Residue-level contacts at the interface:
Residue Q88 in the first protein interacts with residue N42 in the second protein (closest heavy-atom distance 3.5 Å).
Residue T177 in the first protein contacts residue F41 in the second protein (closest heavy-atom distance 3.5 Å).
Residue L133 in the first protein interacts with residue Q54 in the second protein (closest heavy-atom distance 3.5 Å).
Residue Q184 in the first protein contacts residue Y71 in the second protein (closest heavy-atom distance 4.3 Å).
Residue T181 in the first protein contacts residue F41 in the second protein (closest heavy-atom distance 3.5 Å).
Residue Q134 in the first protein is in contact with residue V43 in the second protein (closest heavy-atom distance 4.5 Å).
Residue L133 in the first protein interacts with residue F41 in the second protein (closest heavy-atom distance 4.5 Å).
Residue T176 in the first protein is in contact with residue C70 in the second protein (closest heavy-atom distance 3.4 Å).
Residue T144 in the first protein interacts with residue G40 in the second protein (closest heavy-atom distance 4.4 Å).
Residue T176 in the first protein contacts residue S73 in the second protein (closest heavy-atom distance 4.8 Å).
Residue T177 in the first protein is in contact with residue W56 in the second protein (closest heavy-atom distance 3.7 Å).
Residue I173 in the first protein is in contact with residue R9 in the second protein (closest heavy-atom distance 3.2 Å).
Residue I173 in the first protein interacts with residue Q54 in the second protein (closest heavy-atom distance 4.2 Å).
Residue L140 in the first protein interacts with residue G40 in the second protein (closest heavy-atom distance 3.5 Å).
Residue T177 in the first protein interacts with residue Y71 in the second protein (closest heavy-atom distance 4.1 Å).
Residue Q184 in the first protein is in contact with residue I64 in the second protein (closest heavy-atom distance 4.6 Å).
Residue T144 in the first protein contacts residue I39 in the second protein (closest heavy-atom distance 3.5 Å).
Residue K8 in the first protein is in contact with residue T34 in the second protein (closest heavy-atom distance 2.8 Å).
Residue T183 in the first protein is in contact with residue Y67 in the second protein (closest heavy-atom distance 4.4 Å).
Residue I173 in the first protein contacts residue N74 in the second protein (closest heavy-atom distance 4.3 Å).
Residue Q88 in the first protein contacts residue F41 in the second protein (closest heavy-atom distance 4.1 Å).
Residue L140 in the first protein contacts residue Y71 in the second protein (closest heavy-atom distance 4.5 Å).
Residue Q146 in the first protein is in contact with residue I39 in the second protein (closest heavy-atom distance 4.1 Å).
Residue T141 in the first protein is in contact with residue G40 in the second protein (closest heavy-atom distance 4.6 Å).
Residue D85 in the first protein contacts residue E44 in the second protein (closest heavy-atom distance 3.9 Å).
Residue Q184 in the first protein is in contact with residue G40 in the second protein (closest heavy-atom distance 4.7 Å).
Residue A180 in the first protein is in contact with residue Y71 in the second protein (closest heavy-atom distance 4.1 Å).
Residue L133 in the first protein interacts with residue W56 in the second protein (closest heavy-atom distance 3.6 Å).
Residue K89 in the first protein is in contact with residue Y25 in the second protein (closest heavy-atom distance 3.4 Å).
Residue Q184 in the first protein contacts residue Y67 in the second protein (closest heavy-atom distance 3.6 Å).
Residue Y93 in the first protein contacts residue I36 in the second protein (closest heavy-atom distance 3.8 Å).
Residue T181 in the first protein contacts residue Y71 in the second protein (closest heavy-atom distance 4.4 Å).
Residue M13 in the first protein is in contact with residue E31 in the second protein (closest heavy-atom distance 4.7 Å).
Residue K137 in the first protein is in contact with residue F41 in the second protein (closest heavy-atom distance 3.6 Å).
Residue D85 in the first protein contacts residue V43 in the second protein (closest heavy-atom distance 5.0 Å).
Residue R17 in the first protein contacts residue E31 in the second protein (closest heavy-atom distance 4.1 Å).
Residue T10 in the first protein interacts with residue V33 in the second protein (closest heavy-atom distance 4.1 Å).
Residue L133 in the first protein interacts with residue V43 in the second protein (closest heavy-atom distance 4.4 Å).
Residue Y93 in the first protein interacts with residue V33 in the second protein (closest heavy-atom distance 4.0 Å).
Residue Y93 in the first protein interacts with residue Y25 in the second protein (closest heavy-atom distance 4.7 Å).
Residue Q184 in the first protein interacts with residue I39 in the second protein (closest heavy-atom distance 3.3 Å).
Residue N187 in the first protein interacts with residue Y67 in the second protein (closest heavy-atom distance 3.2 Å).
Residue Q88 in the first protein is in contact with residue G40 in the second protein (closest heavy-atom distance 4.9 Å).
Residue F14 in the first protein interacts with residue V33 in the second protein (closest heavy-atom distance 4.3 Å).
Residue K137 in the first protein interacts with residue N42 in the second protein (closest heavy-atom distance 4.4 Å).
Residue I173 in the first protein contacts residue W56 in the second protein (closest heavy-atom distance 3.7 Å).
Residue A180 in the first protein interacts with residue C70 in the second protein (closest heavy-atom distance 3.6 Å).
Residue T10 in the first protein is in contact with residue T34 in the second protein (closest heavy-atom distance 3.3 Å).
Residue L172 in the first protein contacts residue N74 in the second protein (closest heavy-atom distance 4.0 Å).
Residue K137 in the first protein contacts residue V43 in the second protein (closest heavy-atom distance 4.0 Å).
Residue Y93 in the first protein interacts with residue T35 in the second protein (closest heavy-atom distance 3.9 Å).
Residue L140 in the first protein is in contact with residue F41 in the second protein (closest heavy-atom distance 3.6 Å).
Residue Y93 in the first protein contacts residue T34 in the second protein (closest heavy-atom distance 3.1 Å).
Residue A92 in the first protein is in contact with residue I36 in the second protein (closest heavy-atom distance 3.0 Å).
Residue K89 in the first protein interacts with residue E44 in the second protein (closest heavy-atom distance 2.9 Å).
Residue I136 in the first protein contacts residue F41 in the second protein (closest heavy-atom distance 4.1 Å).
Residue A180 in the first protein contacts residue Y67 in the second protein (closest heavy-atom distance 4.7 Å).
Residue I173 in the first protein contacts residue S73 in the second protein (closest heavy-atom distance 4.4 Å).

Sequence of the first protein:
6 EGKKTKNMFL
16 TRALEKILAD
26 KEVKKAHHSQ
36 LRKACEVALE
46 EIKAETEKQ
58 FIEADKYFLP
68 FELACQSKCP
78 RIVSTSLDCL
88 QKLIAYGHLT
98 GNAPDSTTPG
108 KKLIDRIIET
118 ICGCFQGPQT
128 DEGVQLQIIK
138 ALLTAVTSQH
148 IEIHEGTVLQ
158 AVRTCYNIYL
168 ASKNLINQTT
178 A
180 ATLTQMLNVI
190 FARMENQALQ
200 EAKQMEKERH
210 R

Sequence of the second protein:
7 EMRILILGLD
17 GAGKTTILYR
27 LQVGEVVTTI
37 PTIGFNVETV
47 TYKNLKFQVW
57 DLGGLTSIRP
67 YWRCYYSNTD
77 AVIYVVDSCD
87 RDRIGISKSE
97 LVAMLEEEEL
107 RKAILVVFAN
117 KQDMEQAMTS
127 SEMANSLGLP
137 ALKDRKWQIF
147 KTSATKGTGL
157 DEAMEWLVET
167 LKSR

This data describes a binding interaction between two proteins.